The following describes two proteins that form a bound complex.

Interface contacts:
Residue F88 in protein 2 interacts with residue Q64 in protein 1 (closest heavy-atom distance 3.7 Å).
Residue F13 in protein 2 interacts with residue W305 in protein 1 (closest heavy-atom distance 4.1 Å).
Residue Q64 in protein 2 contacts residue E84 in protein 1 (closest heavy-atom distance 3.7 Å).
Residue H101 in protein 2 contacts residue H101 in protein 1 (closest heavy-atom distance 4.2 Å).
Residue V304 in protein 2 contacts residue V16 in protein 1 (closest heavy-atom distance 3.8 Å).
Residue P87 in protein 2 contacts residue Q64 in protein 1 (closest heavy-atom distance 4.1 Å).
Residue L61 in protein 2 is in contact with residue F88 in protein 1 (closest heavy-atom distance 3.7 Å).
Residue L308 in protein 2 is in contact with residue V16 in protein 1 (closest heavy-atom distance 3.8 Å).
Residue F88 in protein 2 is in contact with residue T60 in protein 1 (closest heavy-atom distance 3.4 Å).
Residue F88 in protein 2 contacts residue L10 in protein 1 (closest heavy-atom distance 3.8 Å).
Residue F105 in protein 2 is in contact with residue L94 in protein 1 (closest heavy-atom distance 3.8 Å).
Residue H79 in protein 2 is in contact with residue L76 in protein 1 (closest heavy-atom distance 4.1 Å).
Residue I91 in protein 2 contacts residue L56 in protein 1 (closest heavy-atom distance 4.0 Å).
Residue W305 in protein 2 interacts with residue F13 in protein 1 (closest heavy-atom distance 4.1 Å).
Residue Q64 in protein 2 contacts residue P87 in protein 1 (closest heavy-atom distance 4.1 Å).
Residue L76 in protein 2 contacts residue L76 in protein 1 (closest heavy-atom distance 3.7 Å).
Residue L76 in protein 2 is in contact with residue H79 in protein 1 (closest heavy-atom distance 4.1 Å).
Residue P87 in protein 2 contacts residue Y117 in protein 1 (closest heavy-atom distance 3.6 Å).
Residue V14 in protein 2 interacts with residue F88 in protein 1 (closest heavy-atom distance 4.3 Å).
Residue P87 in protein 2 is in contact with residue T60 in protein 1 (closest heavy-atom distance 3.8 Å).
Residue A109 in protein 2 interacts with residue L94 in protein 1 (closest heavy-atom distance 4.1 Å).
Residue F88 in protein 2 interacts with residue L57 in protein 1 (closest heavy-atom distance 3.7 Å).
Residue Y117 in protein 2 is in contact with residue P87 in protein 1 (closest heavy-atom distance 3.6 Å).
Residue F95 in protein 2 interacts with residue M49 in protein 1 (closest heavy-atom distance 4.0 Å).
Residue L57 in protein 2 interacts with residue I91 in protein 1 (closest heavy-atom distance 4.2 Å).
Residue L56 in protein 2 interacts with residue I91 in protein 1 (closest heavy-atom distance 4.0 Å).
Residue L94 in protein 2 interacts with residue A109 in protein 1 (closest heavy-atom distance 4.1 Å).
Residue Q64 in protein 2 interacts with residue F88 in protein 1 (closest heavy-atom distance 3.7 Å).
Residue F88 in protein 2 is in contact with residue L61 in protein 1 (closest heavy-atom distance 3.7 Å).
Residue T60 in protein 2 interacts with residue I91 in protein 1 (closest heavy-atom distance 3.3 Å).
Residue L74 in protein 2 contacts residue F83 in protein 1 (closest heavy-atom distance 4.0 Å).
Residue L94 in protein 2 contacts residue F105 in protein 1 (closest heavy-atom distance 3.8 Å).
Residue S98 in protein 2 interacts with residue F105 in protein 1 (closest heavy-atom distance 3.3 Å).
Residue V16 in protein 2 interacts with residue L308 in protein 1 (closest heavy-atom distance 3.8 Å).
Residue F13 in protein 2 is in contact with residue N92 in protein 1 (closest heavy-atom distance 3.9 Å).
Residue K301 in protein 2 interacts with residue F13 in protein 1 (closest heavy-atom distance 4.0 Å).
Residue I12 in protein 2 interacts with residue L308 in protein 1 (closest heavy-atom distance 3.6 Å).
Residue F13 in protein 2 contacts residue K301 in protein 1 (closest heavy-atom distance 4.0 Å).
Residue F83 in protein 2 interacts with residue L74 in protein 1 (closest heavy-atom distance 4.0 Å).
Residue L10 in protein 2 is in contact with residue F88 in protein 1 (closest heavy-atom distance 3.8 Å).
Residue E80 in protein 2 is in contact with residue H79 in protein 1 (closest heavy-atom distance 4.1 Å).
Residue T60 in protein 2 interacts with residue P87 in protein 1 (closest heavy-atom distance 3.8 Å).
Residue H101 in protein 2 contacts residue F105 in protein 1 (closest heavy-atom distance 3.7 Å).
Residue V16 in protein 2 contacts residue V304 in protein 1 (closest heavy-atom distance 3.8 Å).
Residue L308 in protein 2 interacts with residue I12 in protein 1 (closest heavy-atom distance 3.6 Å).
Residue M297 in protein 2 contacts residue F46 in protein 1 (closest heavy-atom distance 3.5 Å).
Residue I53 in protein 2 interacts with residue F95 in protein 1 (closest heavy-atom distance 3.6 Å).
Residue F46 in protein 2 interacts with residue M297 in protein 1 (closest heavy-atom distance 3.5 Å).
Residue F105 in protein 2 is in contact with residue H101 in protein 1 (closest heavy-atom distance 3.7 Å).
Residue H79 in protein 2 is in contact with residue E80 in protein 1 (closest heavy-atom distance 4.1 Å).
Residue I91 in protein 2 is in contact with residue L57 in protein 1 (closest heavy-atom distance 4.2 Å).
Residue F105 in protein 2 contacts residue S98 in protein 1 (closest heavy-atom distance 3.3 Å).
Residue I91 in protein 2 is in contact with residue T60 in protein 1 (closest heavy-atom distance 3.3 Å).
Residue N92 in protein 2 is in contact with residue F13 in protein 1 (closest heavy-atom distance 3.9 Å).
Residue L57 in protein 2 contacts residue F88 in protein 1 (closest heavy-atom distance 3.7 Å).
Residue M49 in protein 2 contacts residue F95 in protein 1 (closest heavy-atom distance 4.0 Å).
Residue H79 in protein 2 is in contact with residue H79 in protein 1 (closest heavy-atom distance 4.1 Å).
Residue F95 in protein 2 contacts residue I53 in protein 1 (closest heavy-atom distance 3.6 Å).
Residue T60 in protein 2 is in contact with residue F88 in protein 1 (closest heavy-atom distance 3.4 Å).
Residue E84 in protein 2 contacts residue Q64 in protein 1 (closest heavy-atom distance 3.7 Å).

Sequence of protein 1:
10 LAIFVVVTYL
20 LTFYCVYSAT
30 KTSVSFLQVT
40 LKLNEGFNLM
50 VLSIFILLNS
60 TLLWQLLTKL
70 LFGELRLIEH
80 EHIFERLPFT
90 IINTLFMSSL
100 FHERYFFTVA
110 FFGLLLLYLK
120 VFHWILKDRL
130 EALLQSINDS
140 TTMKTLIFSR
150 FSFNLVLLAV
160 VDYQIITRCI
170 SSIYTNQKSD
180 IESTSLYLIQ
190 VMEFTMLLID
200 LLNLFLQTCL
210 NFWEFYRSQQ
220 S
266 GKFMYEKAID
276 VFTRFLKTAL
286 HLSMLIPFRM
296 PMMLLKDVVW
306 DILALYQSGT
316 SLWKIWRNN

Sequence of protein 2:
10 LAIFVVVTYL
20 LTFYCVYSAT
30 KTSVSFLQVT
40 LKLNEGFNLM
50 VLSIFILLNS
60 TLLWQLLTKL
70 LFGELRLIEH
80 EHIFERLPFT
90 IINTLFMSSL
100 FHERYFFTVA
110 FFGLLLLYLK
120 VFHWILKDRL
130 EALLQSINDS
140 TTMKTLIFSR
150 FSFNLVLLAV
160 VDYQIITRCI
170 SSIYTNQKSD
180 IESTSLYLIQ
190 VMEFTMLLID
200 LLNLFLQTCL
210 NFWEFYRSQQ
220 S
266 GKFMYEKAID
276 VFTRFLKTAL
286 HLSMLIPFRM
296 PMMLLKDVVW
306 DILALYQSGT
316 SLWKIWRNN